Sequence of protein 1:
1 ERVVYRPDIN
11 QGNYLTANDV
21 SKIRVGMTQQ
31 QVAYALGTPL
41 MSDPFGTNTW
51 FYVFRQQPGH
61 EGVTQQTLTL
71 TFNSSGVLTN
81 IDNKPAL

The following describes two proteins that form a bound complex.

Sequence of protein 2:
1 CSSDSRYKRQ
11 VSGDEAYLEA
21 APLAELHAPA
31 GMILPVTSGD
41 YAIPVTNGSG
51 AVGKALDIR

Contacts between the two chains:
Residue P44 in protein 1 interacts with residue P35 in protein 2 (closest heavy-atom distance 3.7 Å).
Residue G46 in protein 1 is in contact with residue G31 in protein 2 (closest heavy-atom distance 3.1 Å).
Residue P44 in protein 1 is in contact with residue I33 in protein 2 (closest heavy-atom distance 2.9 Å).
Residue F45 in protein 1 is in contact with residue L34 in protein 2 (closest heavy-atom distance 3.7 Å).
Residue G46 in protein 1 is in contact with residue I33 in protein 2 (closest heavy-atom distance 4.5 Å).
Residue F45 in protein 1 contacts residue I33 in protein 2 (closest heavy-atom distance 3.6 Å).
Residue F45 in protein 1 interacts with residue G31 in protein 2 (closest heavy-atom distance 3.8 Å).
Residue G46 in protein 1 interacts with residue M32 in protein 2 (closest heavy-atom distance 4.2 Å).
Residue F45 in protein 1 interacts with residue M32 in protein 2 (closest heavy-atom distance 3.6 Å).
Residue P44 in protein 1 is in contact with residue L34 in protein 2 (closest heavy-atom distance 4.3 Å).